Sequence of the second protein:
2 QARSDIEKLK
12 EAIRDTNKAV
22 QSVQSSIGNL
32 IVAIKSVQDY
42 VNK

These two protein chains interact to form a complex.

Residue-level contacts at the interface:
Residue I28 in the first protein contacts residue I28 in the second protein (closest heavy-atom distance 3.8 Å).
Residue I7 in the first protein is in contact with residue L10 in the second protein (closest heavy-atom distance 4.1 Å).
Residue I14 in the first protein interacts with residue L10 in the second protein (closest heavy-atom distance 3.7 Å).
Residue I14 in the first protein contacts residue I14 in the second protein (closest heavy-atom distance 3.4 Å).
Residue T17 in the first protein interacts with residue T17 in the second protein (closest heavy-atom distance 3.9 Å).
Residue V21 in the first protein contacts residue V21 in the second protein (closest heavy-atom distance 4.0 Å).
Residue R4 in the first protein contacts residue A3 in the second protein (closest heavy-atom distance 4.7 Å).
Residue R4 in the first protein contacts residue Q2 in the second protein (closest heavy-atom distance 3.3 Å).
Residue I28 in the first protein interacts with residue V24 in the second protein (closest heavy-atom distance 3.6 Å).
Residue I28 in the first protein contacts residue L31 in the second protein (closest heavy-atom distance 4.1 Å).
Residue V21 in the first protein is in contact with residue A20 in the second protein (closest heavy-atom distance 4.3 Å).
Residue R4 in the first protein contacts residue D6 in the second protein (closest heavy-atom distance 2.3 Å).
Residue I32 in the first protein interacts with residue L31 in the second protein (closest heavy-atom distance 4.4 Å).
Residue V42 in the first protein interacts with residue V42 in the second protein (closest heavy-atom distance 4.0 Å).
Residue I35 in the first protein contacts residue L31 in the second protein (closest heavy-atom distance 3.5 Å).
Residue Q25 in the first protein is in contact with residue A20 in the second protein (closest heavy-atom distance 4.5 Å).
Residue V21 in the first protein contacts residue T17 in the second protein (closest heavy-atom distance 4.6 Å).
Residue V42 in the first protein is in contact with residue Y41 in the second protein (closest heavy-atom distance 3.9 Å).
Residue L31 in the first protein interacts with residue L31 in the second protein (closest heavy-atom distance 4.2 Å).
Residue N18 in the first protein is in contact with residue T17 in the second protein (closest heavy-atom distance 2.6 Å).
Residue V38 in the first protein is in contact with residue V38 in the second protein (closest heavy-atom distance 3.7 Å).
Residue Q39 in the first protein interacts with residue Y41 in the second protein (closest heavy-atom distance 4.7 Å).
Residue L10 in the first protein contacts residue L10 in the second protein (closest heavy-atom distance 3.9 Å).
Residue Q25 in the first protein is in contact with residue V24 in the second protein (closest heavy-atom distance 4.2 Å).
Residue I35 in the first protein contacts residue I35 in the second protein (closest heavy-atom distance 3.8 Å).
Residue N43 in the first protein contacts residue Y41 in the second protein (closest heavy-atom distance 4.5 Å).
Residue I7 in the first protein is in contact with residue A3 in the second protein (closest heavy-atom distance 4.5 Å).
Residue I14 in the first protein is in contact with residue T17 in the second protein (closest heavy-atom distance 3.9 Å).
Residue I7 in the first protein interacts with residue D6 in the second protein (closest heavy-atom distance 4.1 Å).
Residue I35 in the first protein interacts with residue V38 in the second protein (closest heavy-atom distance 4.1 Å).
Residue K11 in the first protein contacts residue L10 in the second protein (closest heavy-atom distance 3.8 Å).
Residue I7 in the first protein contacts residue I7 in the second protein (closest heavy-atom distance 4.2 Å).
Residue V47 in the first protein is in contact with residue Y41 in the second protein (closest heavy-atom distance 4.7 Å).
Residue V21 in the first protein contacts residue V24 in the second protein (closest heavy-atom distance 4.7 Å).
Residue V24 in the first protein interacts with residue V24 in the second protein (closest heavy-atom distance 3.7 Å).
Residue I35 in the first protein interacts with residue A34 in the second protein (closest heavy-atom distance 4.3 Å).
Residue Q39 in the first protein contacts residue V38 in the second protein (closest heavy-atom distance 3.6 Å).
Residue I14 in the first protein contacts residue A13 in the second protein (closest heavy-atom distance 4.5 Å).
Residue I28 in the first protein contacts residue S27 in the second protein (closest heavy-atom distance 4.4 Å).

Sequence of the first protein:
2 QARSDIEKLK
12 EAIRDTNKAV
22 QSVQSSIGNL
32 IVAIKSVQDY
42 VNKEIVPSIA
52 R